These two protein chains interact to form a complex.

Sequence of chain B:
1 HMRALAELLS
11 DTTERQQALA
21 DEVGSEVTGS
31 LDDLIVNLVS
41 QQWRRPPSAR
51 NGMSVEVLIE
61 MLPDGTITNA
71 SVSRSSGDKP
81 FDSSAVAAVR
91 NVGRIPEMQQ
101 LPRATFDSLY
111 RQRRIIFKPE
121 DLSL

Interface contacts:
Residue R45 in chain B contacts residue A13 in chain A (closest heavy-atom distance 3.0 Å).
Residue P119 in chain B contacts residue S7 in chain A (closest heavy-atom distance 3.3 Å).
Residue F117 in chain B interacts with residue I6 in chain A (closest heavy-atom distance 3.2 Å).
Residue Y110 in chain B interacts with residue A1 in chain A (closest heavy-atom distance 4.5 Å).
Residue K118 in chain B contacts residue V5 in chain A (closest heavy-atom distance 3.8 Å).
Residue S40 in chain B interacts with residue S8 in chain A (closest heavy-atom distance 3.0 Å).
Residue R45 in chain B interacts with residue R12 in chain A (closest heavy-atom distance 3.1 Å).
Residue I116 in chain B contacts residue P3 in chain A (closest heavy-atom distance 4.1 Å).
Residue D33 in chain B interacts with residue L4 in chain A (closest heavy-atom distance 3.7 Å).
Residue E56 in chain B is in contact with residue P3 in chain A (closest heavy-atom distance 4.7 Å).
Residue R113 in chain B interacts with residue P3 in chain A (closest heavy-atom distance 3.4 Å).
Residue S108 in chain B contacts residue A1 in chain A (closest heavy-atom distance 3.6 Å).
Residue R113 in chain B interacts with residue L4 in chain A (closest heavy-atom distance 4.8 Å).
Residue W43 in chain B interacts with residue S7 in chain A (closest heavy-atom distance 4.2 Å).
Residue R114 in chain B is in contact with residue L4 in chain A (closest heavy-atom distance 3.5 Å).
Residue S40 in chain B contacts residue G9 in chain A (closest heavy-atom distance 2.9 Å).
Residue S40 in chain B is in contact with residue N10 in chain A (closest heavy-atom distance 3.6 Å).
Residue D121 in chain B contacts residue A13 in chain A (closest heavy-atom distance 3.9 Å).
Residue M2 in chain B contacts residue I6 in chain A (closest heavy-atom distance 4.5 Å).
Residue R113 in chain B interacts with residue A1 in chain A (closest heavy-atom distance 2.9 Å).
Residue K118 in chain B interacts with residue S7 in chain A (closest heavy-atom distance 2.6 Å).
Residue W43 in chain B interacts with residue G9 in chain A (closest heavy-atom distance 3.4 Å).
Residue W43 in chain B interacts with residue S8 in chain A (closest heavy-atom distance 2.7 Å).
Residue R114 in chain B interacts with residue P3 in chain A (closest heavy-atom distance 3.0 Å).
Residue D21 in chain B contacts residue L4 in chain A (closest heavy-atom distance 3.7 Å).
Residue R113 in chain B interacts with residue D2 in chain A (closest heavy-atom distance 3.3 Å).
Residue I115 in chain B interacts with residue L4 in chain A (closest heavy-atom distance 4.0 Å).
Residue T28 in chain B is in contact with residue D2 in chain A (closest heavy-atom distance 4.0 Å).
Residue E120 in chain B contacts residue R12 in chain A (closest heavy-atom distance 2.8 Å).
Residue Q41 in chain B interacts with residue G9 in chain A (closest heavy-atom distance 4.8 Å).
Residue R44 in chain B is in contact with residue N10 in chain A (closest heavy-atom distance 3.4 Å).
Residue R3 in chain B interacts with residue D11 in chain A (closest heavy-atom distance 2.7 Å).
Residue W43 in chain B contacts residue N10 in chain A (closest heavy-atom distance 2.8 Å).
Residue N37 in chain B is in contact with residue I6 in chain A (closest heavy-atom distance 4.8 Å).
Residue D32 in chain B interacts with residue L4 in chain A (closest heavy-atom distance 4.1 Å).
Residue I116 in chain B interacts with residue V5 in chain A (closest heavy-atom distance 3.4 Å).
Residue M2 in chain B interacts with residue S8 in chain A (closest heavy-atom distance 4.5 Å).
Residue R45 in chain B interacts with residue N10 in chain A (closest heavy-atom distance 2.9 Å).
Residue D32 in chain B is in contact with residue A1 in chain A (closest heavy-atom distance 3.5 Å).
Residue D121 in chain B interacts with residue R12 in chain A (closest heavy-atom distance 2.7 Å).
Residue S40 in chain B is in contact with residue I6 in chain A (closest heavy-atom distance 3.2 Å).
Residue D32 in chain B is in contact with residue D2 in chain A (closest heavy-atom distance 3.3 Å).
Residue T28 in chain B is in contact with residue A1 in chain A (closest heavy-atom distance 3.4 Å).
Residue V39 in chain B contacts residue I6 in chain A (closest heavy-atom distance 3.4 Å).
Residue V36 in chain B contacts residue V5 in chain A (closest heavy-atom distance 4.7 Å).
Residue V36 in chain B contacts residue I6 in chain A (closest heavy-atom distance 3.0 Å).
Residue E120 in chain B contacts residue S8 in chain A (closest heavy-atom distance 3.7 Å).
Residue I116 in chain B is in contact with residue I6 in chain A (closest heavy-atom distance 2.6 Å).
Residue E120 in chain B contacts residue S7 in chain A (closest heavy-atom distance 3.1 Å).
Residue R114 in chain B contacts residue D2 in chain A (closest heavy-atom distance 4.6 Å).
Residue R44 in chain B is in contact with residue G9 in chain A (closest heavy-atom distance 4.4 Å).
Residue W43 in chain B interacts with residue I6 in chain A (closest heavy-atom distance 3.9 Å).
Residue I116 in chain B interacts with residue L4 in chain A (closest heavy-atom distance 3.0 Å).
Residue K118 in chain B contacts residue I6 in chain A (closest heavy-atom distance 2.7 Å).
Residue L122 in chain B contacts residue R12 in chain A (closest heavy-atom distance 4.8 Å).
Residue P119 in chain B is in contact with residue I6 in chain A (closest heavy-atom distance 4.2 Å).
Residue L109 in chain B contacts residue A1 in chain A (closest heavy-atom distance 3.4 Å).
Residue I115 in chain B is in contact with residue I6 in chain A (closest heavy-atom distance 3.4 Å).
Residue V36 in chain B contacts residue L4 in chain A (closest heavy-atom distance 3.5 Å).
Residue E22 in chain B is in contact with residue D2 in chain A (closest heavy-atom distance 3.3 Å).

Sequence of chain A:
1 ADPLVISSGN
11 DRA